Sequence of the second protein:
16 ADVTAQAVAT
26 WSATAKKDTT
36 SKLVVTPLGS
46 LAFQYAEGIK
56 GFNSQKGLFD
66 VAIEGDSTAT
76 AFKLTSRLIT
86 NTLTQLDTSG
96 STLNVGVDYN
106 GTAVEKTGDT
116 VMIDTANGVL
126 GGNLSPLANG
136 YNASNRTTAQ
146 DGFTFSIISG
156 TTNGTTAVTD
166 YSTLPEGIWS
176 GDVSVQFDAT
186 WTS

Interface contacts:
Residue T41 in the second protein contacts residue D65 in the first protein (closest heavy-atom distance 2.9 Å).
Residue A67 in the second protein is in contact with residue L38 in the first protein (closest heavy-atom distance 3.4 Å).
Residue V40 in the second protein interacts with residue F182 in the first protein (closest heavy-atom distance 3.6 Å).
Residue L43 in the second protein is in contact with residue F64 in the first protein (closest heavy-atom distance 3.8 Å).
Residue V39 in the second protein is in contact with residue V66 in the first protein (closest heavy-atom distance 3.4 Å).
Residue L63 in the second protein contacts residue L43 in the first protein (closest heavy-atom distance 2.9 Å).
Residue T25 in the second protein contacts residue P42 in the first protein (closest heavy-atom distance 3.4 Å).
Residue F64 in the second protein is in contact with residue L43 in the first protein (closest heavy-atom distance 3.8 Å).
Residue D65 in the second protein interacts with residue L43 in the first protein (closest heavy-atom distance 3.5 Å).
Residue L43 in the second protein interacts with residue L63 in the first protein (closest heavy-atom distance 2.9 Å).
Residue S27 in the second protein contacts residue T25 in the first protein (closest heavy-atom distance 3.5 Å).
Residue F182 in the second protein is in contact with residue V40 in the first protein (closest heavy-atom distance 3.7 Å).
Residue V39 in the second protein interacts with residue D65 in the first protein (closest heavy-atom distance 3.7 Å).
Residue A24 in the second protein interacts with residue V40 in the first protein (closest heavy-atom distance 3.8 Å).
Residue A67 in the second protein is in contact with residue V39 in the first protein (closest heavy-atom distance 2.8 Å).
Residue D177 in the second protein interacts with residue D177 in the first protein (closest heavy-atom distance 2.9 Å).
Residue V40 in the second protein contacts residue D65 in the first protein (closest heavy-atom distance 3.3 Å).
Residue K37 in the second protein contacts residue I68 in the first protein (closest heavy-atom distance 3.2 Å).
Residue D65 in the second protein interacts with residue V40 in the first protein (closest heavy-atom distance 3.2 Å).
Residue V66 in the second protein contacts residue L38 in the first protein (closest heavy-atom distance 3.8 Å).
Residue K37 in the second protein is in contact with residue W186 in the first protein (closest heavy-atom distance 3.4 Å).
Residue P42 in the second protein interacts with residue L63 in the first protein (closest heavy-atom distance 3.6 Å).
Residue E69 in the second protein interacts with residue K37 in the first protein (closest heavy-atom distance 3.0 Å).
Residue K37 in the second protein interacts with residue V18 in the first protein (closest heavy-atom distance 3.7 Å).
Residue L43 in the second protein is in contact with residue D65 in the first protein (closest heavy-atom distance 3.7 Å).
Residue W186 in the second protein is in contact with residue K37 in the first protein (closest heavy-atom distance 3.6 Å).
Residue F64 in the second protein interacts with residue T41 in the first protein (closest heavy-atom distance 3.4 Å).
Residue S27 in the second protein contacts residue S27 in the first protein (closest heavy-atom distance 3.9 Å).
Residue L43 in the second protein is in contact with residue G44 in the first protein (closest heavy-atom distance 3.4 Å).
Residue W26 in the second protein interacts with residue P42 in the first protein (closest heavy-atom distance 3.5 Å).
Residue D65 in the second protein is in contact with residue V39 in the first protein (closest heavy-atom distance 3.7 Å).
Residue L38 in the second protein is in contact with residue F182 in the first protein (closest heavy-atom distance 3.6 Å).
Residue L38 in the second protein contacts residue V66 in the first protein (closest heavy-atom distance 3.8 Å).
Residue I68 in the second protein interacts with residue K37 in the first protein (closest heavy-atom distance 3.2 Å).
Residue F182 in the second protein is in contact with residue L38 in the first protein (closest heavy-atom distance 3.8 Å).
Residue P42 in the second protein is in contact with residue W26 in the first protein (closest heavy-atom distance 3.6 Å).
Residue K37 in the second protein is in contact with residue E69 in the first protein (closest heavy-atom distance 3.1 Å).
Residue L38 in the second protein interacts with residue A20 in the first protein (closest heavy-atom distance 3.8 Å).
Residue A20 in the second protein interacts with residue K37 in the first protein (closest heavy-atom distance 3.7 Å).
Residue L38 in the second protein contacts residue A22 in the first protein (closest heavy-atom distance 3.8 Å).
Residue V39 in the second protein interacts with residue A67 in the first protein (closest heavy-atom distance 2.8 Å).
Residue R141 in the second protein interacts with residue V39 in the first protein (closest heavy-atom distance 3.7 Å).
Residue T25 in the second protein interacts with residue S27 in the first protein (closest heavy-atom distance 3.0 Å).
Residue P42 in the second protein interacts with residue T25 in the first protein (closest heavy-atom distance 3.5 Å).
Residue P42 in the second protein interacts with residue A24 in the first protein (closest heavy-atom distance 3.8 Å).
Residue A22 in the second protein is in contact with residue L38 in the first protein (closest heavy-atom distance 3.8 Å).
Residue A20 in the second protein contacts residue L38 in the first protein (closest heavy-atom distance 3.7 Å).
Residue L38 in the second protein interacts with residue A67 in the first protein (closest heavy-atom distance 3.5 Å).
Residue K37 in the second protein is in contact with residue A20 in the first protein (closest heavy-atom distance 3.7 Å).
Residue I68 in the second protein interacts with residue L38 in the first protein (closest heavy-atom distance 3.7 Å).
Residue K37 in the second protein interacts with residue T19 in the first protein (closest heavy-atom distance 3.3 Å).
Residue L43 in the second protein is in contact with residue Q145 in the first protein (closest heavy-atom distance 3.6 Å).
Residue V66 in the second protein interacts with residue V39 in the first protein (closest heavy-atom distance 3.2 Å).
Residue A24 in the second protein interacts with residue P42 in the first protein (closest heavy-atom distance 3.8 Å).
Residue S36 in the second protein is in contact with residue E69 in the first protein (closest heavy-atom distance 3.1 Å).
Residue L63 in the second protein contacts residue P42 in the first protein (closest heavy-atom distance 3.5 Å).
Residue G44 in the second protein contacts residue L43 in the first protein (closest heavy-atom distance 3.5 Å).
Residue T41 in the second protein contacts residue F64 in the first protein (closest heavy-atom distance 3.4 Å).
Residue R141 in the second protein interacts with residue S36 in the first protein (closest heavy-atom distance 3.0 Å).
Residue D65 in the second protein contacts residue T41 in the first protein (closest heavy-atom distance 2.9 Å).

Sequence of the first protein:
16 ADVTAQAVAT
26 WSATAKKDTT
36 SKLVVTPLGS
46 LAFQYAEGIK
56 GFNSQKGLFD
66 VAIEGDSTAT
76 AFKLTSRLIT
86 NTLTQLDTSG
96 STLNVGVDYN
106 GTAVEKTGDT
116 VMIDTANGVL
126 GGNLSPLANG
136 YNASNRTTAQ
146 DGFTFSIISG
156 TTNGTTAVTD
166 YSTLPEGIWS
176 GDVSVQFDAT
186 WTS

The following describes two proteins that form a bound complex.